Interface contacts:
Residue F226 in chain B contacts residue L71 in chain A (closest heavy-atom distance 3.7 Å).
Residue M215 in chain B interacts with residue T9 in chain A (closest heavy-atom distance 4.1 Å).
Residue I36 in chain B is in contact with residue L8 in chain A (closest heavy-atom distance 4.0 Å).
Residue F226 in chain B interacts with residue L8 in chain A (closest heavy-atom distance 4.0 Å).
Residue T163 in chain B contacts residue G75 in chain A (closest heavy-atom distance 3.8 Å).
Residue N225 in chain B interacts with residue L71 in chain A (closest heavy-atom distance 4.1 Å).
Residue D35 in chain B is in contact with residue R72 in chain A (closest heavy-atom distance 2.5 Å).
Residue T151 in chain B contacts residue R74 in chain A (closest heavy-atom distance 3.2 Å).
Residue S13 in chain B contacts residue L73 in chain A (closest heavy-atom distance 2.7 Å).
Residue L224 in chain B interacts with residue T7 in chain A (closest heavy-atom distance 3.7 Å).
Residue L224 in chain B is in contact with residue L71 in chain A (closest heavy-atom distance 3.2 Å).
Residue S13 in chain B is in contact with residue L71 in chain A (closest heavy-atom distance 2.9 Å).
Residue P15 in chain B is in contact with residue R72 in chain A (closest heavy-atom distance 3.5 Å).
Residue S13 in chain B is in contact with residue R72 in chain A (closest heavy-atom distance 3.3 Å).
Residue A227 in chain B is in contact with residue L8 in chain A (closest heavy-atom distance 4.1 Å).
Residue N219 in chain B contacts residue T9 in chain A (closest heavy-atom distance 3.2 Å).
Residue Y37 in chain B contacts residue L8 in chain A (closest heavy-atom distance 3.3 Å).
Residue A156 in chain B is in contact with residue R74 in chain A (closest heavy-atom distance 4.2 Å).
Residue M228 in chain B is in contact with residue L8 in chain A (closest heavy-atom distance 3.9 Å).
Residue E155 in chain B contacts residue R74 in chain A (closest heavy-atom distance 3.4 Å).
Residue N225 in chain B contacts residue L73 in chain A (closest heavy-atom distance 3.5 Å).
Residue S38 in chain B is in contact with residue K6 in chain A (closest heavy-atom distance 4.0 Å).
Residue I11 in chain B is in contact with residue L73 in chain A (closest heavy-atom distance 3.6 Å).
Residue N88 in chain B contacts residue G75 in chain A (closest heavy-atom distance 3.9 Å).
Residue S38 in chain B interacts with residue L8 in chain A (closest heavy-atom distance 4.1 Å).
Residue I11 in chain B interacts with residue R74 in chain A (closest heavy-atom distance 3.2 Å).
Residue S154 in chain B interacts with residue R74 in chain A (closest heavy-atom distance 3.0 Å).
Residue A227 in chain B contacts residue L71 in chain A (closest heavy-atom distance 4.0 Å).
Residue T163 in chain B contacts residue R74 in chain A (closest heavy-atom distance 2.7 Å).
Residue E12 in chain B contacts residue L73 in chain A (closest heavy-atom distance 3.1 Å).
Residue I11 in chain B interacts with residue G75 in chain A (closest heavy-atom distance 3.2 Å).
Residue S154 in chain B is in contact with residue R72 in chain A (closest heavy-atom distance 4.2 Å).
Residue F149 in chain B contacts residue R74 in chain A (closest heavy-atom distance 3.4 Å).
Residue S150 in chain B contacts residue R74 in chain A (closest heavy-atom distance 3.6 Å).
Residue F226 in chain B contacts residue L73 in chain A (closest heavy-atom distance 3.8 Å).
Residue P10 in chain B interacts with residue G75 in chain A (closest heavy-atom distance 3.4 Å).
Residue Y167 in chain B is in contact with residue L73 in chain A (closest heavy-atom distance 3.8 Å).
Residue D35 in chain B interacts with residue V70 in chain A (closest heavy-atom distance 3.5 Å).
Residue E12 in chain B interacts with residue R72 in chain A (closest heavy-atom distance 3.4 Å).
Residue E12 in chain B interacts with residue R74 in chain A (closest heavy-atom distance 3.7 Å).
Residue Q153 in chain B contacts residue R72 in chain A (closest heavy-atom distance 3.7 Å).
Residue L58 in chain B interacts with residue R74 in chain A (closest heavy-atom distance 4.3 Å).
Residue M215 in chain B is in contact with residue L8 in chain A (closest heavy-atom distance 3.4 Å).
Residue L165 in chain B is in contact with residue G75 in chain A (closest heavy-atom distance 3.7 Å).
Residue L58 in chain B is in contact with residue G75 in chain A (closest heavy-atom distance 3.9 Å).
Residue L165 in chain B is in contact with residue R74 in chain A (closest heavy-atom distance 3.4 Å).
Residue C90 in chain B interacts with residue G75 in chain A (closest heavy-atom distance 3.3 Å).
Residue Q153 in chain B is in contact with residue Q40 in chain A (closest heavy-atom distance 4.3 Å).
Residue L224 in chain B is in contact with residue T9 in chain A (closest heavy-atom distance 3.5 Å).
Residue P157 in chain B interacts with residue R74 in chain A (closest heavy-atom distance 3.3 Å).
Residue Y167 in chain B interacts with residue G75 in chain A (closest heavy-atom distance 3.4 Å).
Residue P10 in chain B contacts residue R74 in chain A (closest heavy-atom distance 3.0 Å).
Residue Q153 in chain B interacts with residue Q41 in chain A (closest heavy-atom distance 2.7 Å).
Residue Y37 in chain B interacts with residue V70 in chain A (closest heavy-atom distance 4.0 Å).
Residue L165 in chain B contacts residue L73 in chain A (closest heavy-atom distance 3.6 Å).
Residue F226 in chain B contacts residue T9 in chain A (closest heavy-atom distance 3.6 Å).
Residue Q153 in chain B interacts with residue R42 in chain A (closest heavy-atom distance 3.9 Å).
Residue N14 in chain B contacts residue R72 in chain A (closest heavy-atom distance 3.8 Å).
Residue L58 in chain B is in contact with residue L73 in chain A (closest heavy-atom distance 3.6 Å).
Residue V9 in chain B interacts with residue R74 in chain A (closest heavy-atom distance 3.9 Å).

Sequence of chain A:
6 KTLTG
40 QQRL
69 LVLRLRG

This data describes a binding interaction between two proteins.

Sequence of chain B:
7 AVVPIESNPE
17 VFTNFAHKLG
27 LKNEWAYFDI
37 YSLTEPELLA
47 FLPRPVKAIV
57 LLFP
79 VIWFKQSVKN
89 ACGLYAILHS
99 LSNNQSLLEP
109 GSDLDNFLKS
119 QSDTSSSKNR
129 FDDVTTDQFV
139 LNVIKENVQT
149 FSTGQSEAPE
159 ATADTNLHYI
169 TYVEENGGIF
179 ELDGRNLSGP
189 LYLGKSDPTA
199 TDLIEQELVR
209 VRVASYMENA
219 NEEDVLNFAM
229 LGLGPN